Sequence of chain A:
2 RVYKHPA

Sequence of chain B:
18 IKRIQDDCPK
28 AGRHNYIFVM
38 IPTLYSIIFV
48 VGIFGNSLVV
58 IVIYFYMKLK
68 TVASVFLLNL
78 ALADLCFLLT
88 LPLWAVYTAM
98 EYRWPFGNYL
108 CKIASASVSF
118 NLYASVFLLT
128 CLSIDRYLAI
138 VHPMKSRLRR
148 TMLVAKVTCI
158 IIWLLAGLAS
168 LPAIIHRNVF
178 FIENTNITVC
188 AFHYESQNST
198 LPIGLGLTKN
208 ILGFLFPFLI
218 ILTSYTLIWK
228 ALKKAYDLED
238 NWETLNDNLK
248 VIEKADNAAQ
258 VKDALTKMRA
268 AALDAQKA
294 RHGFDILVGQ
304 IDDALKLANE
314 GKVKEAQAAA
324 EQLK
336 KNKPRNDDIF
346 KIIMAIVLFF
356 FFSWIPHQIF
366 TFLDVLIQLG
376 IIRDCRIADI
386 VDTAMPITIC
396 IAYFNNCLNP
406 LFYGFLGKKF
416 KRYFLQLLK

The following describes two proteins that form a bound complex.

Interface contacts:
Residue R174 in chain B contacts residue K5 in chain A (closest heavy-atom distance 4.5 Å).
Residue H362 in chain B is in contact with residue A8 in chain A (closest heavy-atom distance 3.6 Å).
Residue D23 in chain B contacts residue R2 in chain A (closest heavy-atom distance 4.2 Å).
Residue Y99 in chain B interacts with residue K5 in chain A (closest heavy-atom distance 4.2 Å).
Residue Y398 in chain B contacts residue A8 in chain A (closest heavy-atom distance 4.6 Å).
Residue D387 in chain B interacts with residue R2 in chain A (closest heavy-atom distance 2.8 Å).
Residue F189 in chain B is in contact with residue R2 in chain A (closest heavy-atom distance 3.7 Å).
Residue H190 in chain B contacts residue R2 in chain A (closest heavy-atom distance 3.8 Å).
Residue V186 in chain B is in contact with residue K5 in chain A (closest heavy-atom distance 4.6 Å).
Residue R174 in chain B interacts with residue Y4 in chain A (closest heavy-atom distance 3.6 Å).
Residue D387 in chain B is in contact with residue V3 in chain A (closest heavy-atom distance 4.4 Å).
Residue T366 in chain B interacts with residue Y4 in chain A (closest heavy-atom distance 4.9 Å).
Residue S116 in chain B interacts with residue A8 in chain A (closest heavy-atom distance 3.6 Å).
Residue A188 in chain B contacts residue Y4 in chain A (closest heavy-atom distance 3.1 Å).
Residue Y94 in chain B interacts with residue K5 in chain A (closest heavy-atom distance 3.2 Å).
Residue F189 in chain B interacts with residue V3 in chain A (closest heavy-atom distance 3.9 Å).
Residue Y99 in chain B is in contact with residue H6 in chain A (closest heavy-atom distance 4.0 Å).
Residue A28 in chain B is in contact with residue K5 in chain A (closest heavy-atom distance 4.7 Å).
Residue V386 in chain B is in contact with residue H6 in chain A (closest heavy-atom distance 4.5 Å).
Residue F189 in chain B is in contact with residue Y4 in chain A (closest heavy-atom distance 3.4 Å).
Residue D23 in chain B is in contact with residue V3 in chain A (closest heavy-atom distance 3.9 Å).
Residue P26 in chain B is in contact with residue K5 in chain A (closest heavy-atom distance 4.7 Å).
Residue Y191 in chain B contacts residue R2 in chain A (closest heavy-atom distance 3.3 Å).
Residue M390 in chain B is in contact with residue Y4 in chain A (closest heavy-atom distance 3.6 Å).
Residue V115 in chain B contacts residue P7 in chain A (closest heavy-atom distance 3.6 Å).
Residue D369 in chain B interacts with residue Y4 in chain A (closest heavy-atom distance 3.5 Å).
Residue P391 in chain B is in contact with residue H6 in chain A (closest heavy-atom distance 3.9 Å).
Residue V386 in chain B interacts with residue R2 in chain A (closest heavy-atom distance 4.5 Å).
Residue W91 in chain B contacts residue K5 in chain A (closest heavy-atom distance 5.0 Å).
Residue K206 in chain B contacts residue A8 in chain A (closest heavy-atom distance 2.5 Å).
Residue I394 in chain B interacts with residue P7 in chain A (closest heavy-atom distance 3.5 Å).
Residue K206 in chain B contacts residue Y4 in chain A (closest heavy-atom distance 4.2 Å).
Residue R30 in chain B is in contact with residue K5 in chain A (closest heavy-atom distance 4.1 Å).
Residue Y42 in chain B contacts residue P7 in chain A (closest heavy-atom distance 4.0 Å).
Residue W91 in chain B contacts residue P7 in chain A (closest heavy-atom distance 3.4 Å).
Residue W91 in chain B is in contact with residue H6 in chain A (closest heavy-atom distance 4.7 Å).
Residue S112 in chain B interacts with residue A8 in chain A (closest heavy-atom distance 4.6 Å).
Residue D387 in chain B contacts residue H6 in chain A (closest heavy-atom distance 2.8 Å).
Residue I179 in chain B contacts residue K5 in chain A (closest heavy-atom distance 4.3 Å).
Residue I21 in chain B is in contact with residue V3 in chain A (closest heavy-atom distance 3.8 Å).
Residue Y191 in chain B contacts residue Y4 in chain A (closest heavy-atom distance 4.1 Å).
Residue I394 in chain B is in contact with residue A8 in chain A (closest heavy-atom distance 3.8 Å).
Residue D369 in chain B interacts with residue R2 in chain A (closest heavy-atom distance 2.3 Å).
Residue H362 in chain B contacts residue Y4 in chain A (closest heavy-atom distance 4.6 Å).
Residue M390 in chain B is in contact with residue H6 in chain A (closest heavy-atom distance 3.5 Å).
Residue A188 in chain B contacts residue K5 in chain A (closest heavy-atom distance 3.6 Å).
Residue V186 in chain B interacts with residue V3 in chain A (closest heavy-atom distance 4.0 Å).
Residue R174 in chain B is in contact with residue H6 in chain A (closest heavy-atom distance 2.3 Å).
Residue I179 in chain B is in contact with residue V3 in chain A (closest heavy-atom distance 4.4 Å).
Residue A188 in chain B contacts residue V3 in chain A (closest heavy-atom distance 3.6 Å).
Residue A383 in chain B is in contact with residue R2 in chain A (closest heavy-atom distance 4.1 Å).
Residue D23 in chain B interacts with residue K5 in chain A (closest heavy-atom distance 4.1 Å).
Residue R174 in chain B contacts residue A8 in chain A (closest heavy-atom distance 3.7 Å).
Residue I394 in chain B is in contact with residue H6 in chain A (closest heavy-atom distance 4.6 Å).
Residue C187 in chain B interacts with residue K5 in chain A (closest heavy-atom distance 3.9 Å).
Residue V115 in chain B is in contact with residue A8 in chain A (closest heavy-atom distance 3.7 Å).
Residue D24 in chain B is in contact with residue R2 in chain A (closest heavy-atom distance 3.6 Å).
Residue R174 in chain B is in contact with residue P7 in chain A (closest heavy-atom distance 4.1 Å).
Residue I372 in chain B is in contact with residue R2 in chain A (closest heavy-atom distance 3.6 Å).
Residue C187 in chain B interacts with residue Y4 in chain A (closest heavy-atom distance 4.6 Å).